This data describes a binding interaction between two proteins.

Sequence of protein 2:
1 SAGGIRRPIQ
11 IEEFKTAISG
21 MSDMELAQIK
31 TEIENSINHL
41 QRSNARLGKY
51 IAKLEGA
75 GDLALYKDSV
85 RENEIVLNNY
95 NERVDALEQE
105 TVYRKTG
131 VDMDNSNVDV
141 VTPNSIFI

Sequence of protein 1:
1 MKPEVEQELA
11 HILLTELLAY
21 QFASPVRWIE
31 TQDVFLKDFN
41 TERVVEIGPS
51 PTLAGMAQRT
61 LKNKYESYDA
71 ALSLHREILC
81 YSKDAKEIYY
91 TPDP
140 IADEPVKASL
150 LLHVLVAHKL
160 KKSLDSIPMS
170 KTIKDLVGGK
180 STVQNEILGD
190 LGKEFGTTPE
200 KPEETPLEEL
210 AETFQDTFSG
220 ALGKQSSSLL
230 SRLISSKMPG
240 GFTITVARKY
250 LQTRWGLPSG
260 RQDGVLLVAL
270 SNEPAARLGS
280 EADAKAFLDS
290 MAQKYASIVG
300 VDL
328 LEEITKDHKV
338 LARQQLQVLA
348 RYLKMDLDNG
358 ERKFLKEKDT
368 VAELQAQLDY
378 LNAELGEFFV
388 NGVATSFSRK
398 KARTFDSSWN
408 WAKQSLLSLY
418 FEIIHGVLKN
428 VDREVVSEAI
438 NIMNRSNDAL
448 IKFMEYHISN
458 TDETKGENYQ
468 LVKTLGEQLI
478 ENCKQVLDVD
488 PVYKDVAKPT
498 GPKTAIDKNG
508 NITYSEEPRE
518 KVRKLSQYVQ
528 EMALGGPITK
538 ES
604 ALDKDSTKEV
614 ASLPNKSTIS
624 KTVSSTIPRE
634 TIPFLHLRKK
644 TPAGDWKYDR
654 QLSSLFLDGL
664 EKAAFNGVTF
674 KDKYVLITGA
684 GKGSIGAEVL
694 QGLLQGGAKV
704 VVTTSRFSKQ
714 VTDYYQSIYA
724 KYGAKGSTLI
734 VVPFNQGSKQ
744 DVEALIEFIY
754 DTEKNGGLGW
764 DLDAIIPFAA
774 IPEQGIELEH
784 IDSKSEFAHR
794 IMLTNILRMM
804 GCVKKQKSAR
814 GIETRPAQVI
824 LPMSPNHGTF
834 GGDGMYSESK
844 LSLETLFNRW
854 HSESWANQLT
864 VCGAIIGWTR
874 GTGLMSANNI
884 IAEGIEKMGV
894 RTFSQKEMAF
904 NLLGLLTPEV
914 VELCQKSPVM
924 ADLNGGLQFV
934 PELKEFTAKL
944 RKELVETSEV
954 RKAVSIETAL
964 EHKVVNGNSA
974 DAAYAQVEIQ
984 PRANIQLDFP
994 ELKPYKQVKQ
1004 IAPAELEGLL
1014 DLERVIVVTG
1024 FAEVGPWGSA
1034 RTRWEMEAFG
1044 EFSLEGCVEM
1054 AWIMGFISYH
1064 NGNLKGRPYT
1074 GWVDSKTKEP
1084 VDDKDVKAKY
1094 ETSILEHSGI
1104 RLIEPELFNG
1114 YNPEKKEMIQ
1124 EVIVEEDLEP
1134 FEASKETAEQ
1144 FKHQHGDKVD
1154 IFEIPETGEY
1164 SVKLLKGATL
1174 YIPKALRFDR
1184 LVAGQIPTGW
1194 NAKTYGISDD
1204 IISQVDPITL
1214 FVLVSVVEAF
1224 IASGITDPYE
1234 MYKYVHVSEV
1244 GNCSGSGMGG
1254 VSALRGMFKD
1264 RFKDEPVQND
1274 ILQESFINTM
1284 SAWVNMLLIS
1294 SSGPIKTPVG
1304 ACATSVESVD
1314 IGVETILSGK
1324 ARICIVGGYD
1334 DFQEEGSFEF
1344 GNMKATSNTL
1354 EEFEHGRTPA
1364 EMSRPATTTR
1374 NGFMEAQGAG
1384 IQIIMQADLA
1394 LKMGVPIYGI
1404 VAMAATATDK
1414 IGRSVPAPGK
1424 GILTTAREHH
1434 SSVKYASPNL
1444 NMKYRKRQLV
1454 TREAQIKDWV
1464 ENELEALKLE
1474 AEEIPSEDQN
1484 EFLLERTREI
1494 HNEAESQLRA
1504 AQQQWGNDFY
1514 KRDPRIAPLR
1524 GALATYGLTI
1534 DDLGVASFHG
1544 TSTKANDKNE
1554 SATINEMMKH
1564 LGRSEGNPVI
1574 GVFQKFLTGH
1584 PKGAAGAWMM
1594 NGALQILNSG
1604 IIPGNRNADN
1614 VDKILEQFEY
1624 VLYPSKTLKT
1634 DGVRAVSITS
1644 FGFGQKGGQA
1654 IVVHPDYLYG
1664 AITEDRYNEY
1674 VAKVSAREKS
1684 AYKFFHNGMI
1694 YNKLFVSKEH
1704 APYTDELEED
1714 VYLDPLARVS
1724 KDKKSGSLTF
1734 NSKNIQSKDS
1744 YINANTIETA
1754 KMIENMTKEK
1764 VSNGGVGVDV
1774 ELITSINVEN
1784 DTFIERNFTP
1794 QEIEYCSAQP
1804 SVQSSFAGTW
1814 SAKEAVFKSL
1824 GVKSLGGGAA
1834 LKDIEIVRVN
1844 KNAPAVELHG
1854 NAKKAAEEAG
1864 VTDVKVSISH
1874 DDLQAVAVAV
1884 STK

Residue-level contacts at the interface:
Residue Q898 in protein 1 interacts with residue D139 in protein 2 (closest heavy-atom distance 3.3 Å).
Residue N1066 in protein 1 is in contact with residue Q103 in protein 2 (closest heavy-atom distance 3.5 Å).
Residue A773 in protein 1 contacts residue N135 in protein 2 (closest heavy-atom distance 3.7 Å).
Residue G1069 in protein 1 interacts with residue V106 in protein 2 (closest heavy-atom distance 3.4 Å).
Residue G870 in protein 1 is in contact with residue P143 in protein 2 (closest heavy-atom distance 3.5 Å).
Residue G684 in protein 1 contacts residue S136 in protein 2 (closest heavy-atom distance 3.7 Å).
Residue Y839 in protein 1 contacts residue V140 in protein 2 (closest heavy-atom distance 3.2 Å).
Residue K685 in protein 1 interacts with residue S136 in protein 2 (closest heavy-atom distance 3.4 Å).
Residue S687 in protein 1 contacts residue D139 in protein 2 (closest heavy-atom distance 3.7 Å).
Residue I869 in protein 1 contacts residue P143 in protein 2 (closest heavy-atom distance 3.4 Å).
Residue T872 in protein 1 is in contact with residue N144 in protein 2 (closest heavy-atom distance 2.8 Å).
Residue I869 in protein 1 is in contact with residue V141 in protein 2 (closest heavy-atom distance 3.6 Å).
Residue T872 in protein 1 contacts residue T142 in protein 2 (closest heavy-atom distance 3.4 Å).
Residue I774 in protein 1 contacts residue V131 in protein 2 (closest heavy-atom distance 3.7 Å).
Residue R709 in protein 1 interacts with residue S136 in protein 2 (closest heavy-atom distance 3.9 Å).
Residue F771 in protein 1 contacts residue N135 in protein 2 (closest heavy-atom distance 3.1 Å).
Residue W871 in protein 1 contacts residue I148 in protein 2 (closest heavy-atom distance 3.2 Å).
Residue N738 in protein 1 is in contact with residue M133 in protein 2 (closest heavy-atom distance 3.4 Å).
Residue G682 in protein 1 contacts residue D134 in protein 2 (closest heavy-atom distance 3.8 Å).
Residue S708 in protein 1 is in contact with residue D132 in protein 2 (closest heavy-atom distance 3.8 Å).
Residue K1068 in protein 1 contacts residue V106 in protein 2 (closest heavy-atom distance 3.7 Å).
Residue R709 in protein 1 is in contact with residue D132 in protein 2 (closest heavy-atom distance 2.7 Å).
Residue I688 in protein 1 interacts with residue D139 in protein 2 (closest heavy-atom distance 3.2 Å).
Residue A880 in protein 1 interacts with residue S145 in protein 2 (closest heavy-atom distance 3.9 Å).
Residue Q777 in protein 1 is in contact with residue I146 in protein 2 (closest heavy-atom distance 3.8 Å).
Residue A773 in protein 1 interacts with residue M133 in protein 2 (closest heavy-atom distance 3.0 Å).
Residue G1069 in protein 1 contacts residue Y107 in protein 2 (closest heavy-atom distance 4.0 Å).
Residue A773 in protein 1 is in contact with residue V140 in protein 2 (closest heavy-atom distance 3.2 Å).
Residue S708 in protein 1 contacts residue D134 in protein 2 (closest heavy-atom distance 3.2 Å).
Residue G1069 in protein 1 is in contact with residue Q103 in protein 2 (closest heavy-atom distance 3.4 Å).
Residue N881 in protein 1 interacts with residue I148 in protein 2 (closest heavy-atom distance 2.8 Å).
Residue F771 in protein 1 is in contact with residue V141 in protein 2 (closest heavy-atom distance 3.9 Å).
Residue R1070 in protein 1 is in contact with residue Y107 in protein 2 (closest heavy-atom distance 3.6 Å).
Residue F833 in protein 1 is in contact with residue I148 in protein 2 (closest heavy-atom distance 3.2 Å).
Residue I774 in protein 1 contacts residue D132 in protein 2 (closest heavy-atom distance 3.9 Å).
Residue Q777 in protein 1 is in contact with residue V138 in protein 2 (closest heavy-atom distance 3.6 Å).
Residue P775 in protein 1 contacts residue V140 in protein 2 (closest heavy-atom distance 3.6 Å).
Residue G682 in protein 1 interacts with residue N135 in protein 2 (closest heavy-atom distance 3.1 Å).
Residue N881 in protein 1 is in contact with residue N144 in protein 2 (closest heavy-atom distance 2.5 Å).
Residue S687 in protein 1 interacts with residue N135 in protein 2 (closest heavy-atom distance 3.5 Å).
Residue K1068 in protein 1 is in contact with residue T110 in protein 2 (closest heavy-atom distance 3.9 Å).
Residue Q739 in protein 1 contacts residue M133 in protein 2 (closest heavy-atom distance 3.8 Å).
Residue R944 in protein 1 contacts residue I148 in protein 2 (closest heavy-atom distance 2.6 Å).
Residue R944 in protein 1 contacts residue F147 in protein 2 (closest heavy-atom distance 3.3 Å).
Residue P825 in protein 1 interacts with residue V141 in protein 2 (closest heavy-atom distance 3.7 Å).
Residue I688 in protein 1 is in contact with residue V141 in protein 2 (closest heavy-atom distance 3.6 Å).
Residue K1068 in protein 1 is in contact with residue Y107 in protein 2 (closest heavy-atom distance 3.9 Å).
Residue I774 in protein 1 is in contact with residue M133 in protein 2 (closest heavy-atom distance 3.8 Å).
Residue T940 in protein 1 interacts with residue I148 in protein 2 (closest heavy-atom distance 3.0 Å).
Residue S708 in protein 1 contacts residue M133 in protein 2 (closest heavy-atom distance 3.2 Å).
Residue I688 in protein 1 interacts with residue T142 in protein 2 (closest heavy-atom distance 3.0 Å).
Residue A772 in protein 1 is in contact with residue M133 in protein 2 (closest heavy-atom distance 3.5 Å).
Residue I794 in protein 1 interacts with residue M133 in protein 2 (closest heavy-atom distance 4.0 Å).
Residue T707 in protein 1 interacts with residue D134 in protein 2 (closest heavy-atom distance 2.9 Å).
Residue G684 in protein 1 interacts with residue D134 in protein 2 (closest heavy-atom distance 3.8 Å).
Residue G870 in protein 1 interacts with residue T142 in protein 2 (closest heavy-atom distance 3.9 Å).
Residue W871 in protein 1 interacts with residue N144 in protein 2 (closest heavy-atom distance 3.0 Å).
Residue T706 in protein 1 is in contact with residue D134 in protein 2 (closest heavy-atom distance 3.5 Å).
Residue A773 in protein 1 interacts with residue D132 in protein 2 (closest heavy-atom distance 3.9 Å).
Residue A880 in protein 1 interacts with residue N144 in protein 2 (closest heavy-atom distance 3.3 Å).